Contacts between the two chains:
Residue Q35 in protein 1 contacts residue K25 in protein 2 (closest heavy-atom distance 4.7 Å).
Residue Q35 in protein 1 is in contact with residue E24 in protein 2 (closest heavy-atom distance 3.5 Å).
Residue W34 in protein 1 contacts residue L10 in protein 2 (closest heavy-atom distance 3.2 Å).
Residue W34 in protein 1 interacts with residue T23 in protein 2 (closest heavy-atom distance 4.1 Å).
Residue I41 in protein 1 is in contact with residue T23 in protein 2 (closest heavy-atom distance 4.9 Å).
Residue W34 in protein 1 contacts residue E24 in protein 2 (closest heavy-atom distance 3.6 Å).
Residue Q35 in protein 1 is in contact with residue T23 in protein 2 (closest heavy-atom distance 3.5 Å).
Residue W34 in protein 1 contacts residue K25 in protein 2 (closest heavy-atom distance 3.3 Å).

Sequence of protein 2:
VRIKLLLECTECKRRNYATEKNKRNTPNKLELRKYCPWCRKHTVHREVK

Sequence of protein 1:
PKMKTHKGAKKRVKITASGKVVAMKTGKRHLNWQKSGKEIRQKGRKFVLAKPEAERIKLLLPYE

The following describes two proteins that form a bound complex.